This data describes a binding interaction between two proteins.

Sequence of chain B:
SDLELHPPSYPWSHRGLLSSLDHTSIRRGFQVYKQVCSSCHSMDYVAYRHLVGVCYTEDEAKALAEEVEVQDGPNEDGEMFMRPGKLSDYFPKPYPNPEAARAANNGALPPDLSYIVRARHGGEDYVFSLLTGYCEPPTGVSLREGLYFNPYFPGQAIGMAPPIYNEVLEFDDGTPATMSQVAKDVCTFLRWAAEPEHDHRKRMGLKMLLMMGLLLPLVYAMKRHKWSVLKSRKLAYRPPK

Sequence of chain A:
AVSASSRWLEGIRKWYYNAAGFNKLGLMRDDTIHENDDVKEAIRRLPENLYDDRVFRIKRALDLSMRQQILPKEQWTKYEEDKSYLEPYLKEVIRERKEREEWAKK

Residue-level contacts at the interface:
Residue K241 in chain B contacts residue N53 in chain A (closest heavy-atom distance 3.6 Å).
Residue L230 in chain B is in contact with residue R71 in chain A (closest heavy-atom distance 4.8 Å).
Residue K234 in chain B contacts residue R71 in chain A (closest heavy-atom distance 3.5 Å).
Residue K241 in chain B contacts residue D57 in chain A (closest heavy-atom distance 3.6 Å).
Residue K231 in chain B interacts with residue M70 in chain A (closest heavy-atom distance 4.3 Å).
Residue L235 in chain B interacts with residue F60 in chain A (closest heavy-atom distance 4.1 Å).
Residue L230 in chain B is in contact with residue M70 in chain A (closest heavy-atom distance 4.0 Å).
Residue L235 in chain B contacts residue R64 in chain A (closest heavy-atom distance 4.5 Å).
Residue Y237 in chain B interacts with residue F60 in chain A (closest heavy-atom distance 3.5 Å).
Residue Y237 in chain B contacts residue D56 in chain A (closest heavy-atom distance 3.8 Å).
Residue A236 in chain B contacts residue F60 in chain A (closest heavy-atom distance 4.6 Å).
Residue Y237 in chain B is in contact with residue N53 in chain A (closest heavy-atom distance 4.7 Å).
Residue R233 in chain B contacts residue R71 in chain A (closest heavy-atom distance 4.4 Å).
Residue W227 in chain B is in contact with residue M70 in chain A (closest heavy-atom distance 4.1 Å).
Residue L235 in chain B interacts with residue D67 in chain A (closest heavy-atom distance 4.7 Å).
Residue L235 in chain B interacts with residue K63 in chain A (closest heavy-atom distance 3.8 Å).
Residue Y237 in chain B interacts with residue D57 in chain A (closest heavy-atom distance 3.4 Å).
Residue K231 in chain B interacts with residue R71 in chain A (closest heavy-atom distance 2.9 Å).